Sequence of the second protein:
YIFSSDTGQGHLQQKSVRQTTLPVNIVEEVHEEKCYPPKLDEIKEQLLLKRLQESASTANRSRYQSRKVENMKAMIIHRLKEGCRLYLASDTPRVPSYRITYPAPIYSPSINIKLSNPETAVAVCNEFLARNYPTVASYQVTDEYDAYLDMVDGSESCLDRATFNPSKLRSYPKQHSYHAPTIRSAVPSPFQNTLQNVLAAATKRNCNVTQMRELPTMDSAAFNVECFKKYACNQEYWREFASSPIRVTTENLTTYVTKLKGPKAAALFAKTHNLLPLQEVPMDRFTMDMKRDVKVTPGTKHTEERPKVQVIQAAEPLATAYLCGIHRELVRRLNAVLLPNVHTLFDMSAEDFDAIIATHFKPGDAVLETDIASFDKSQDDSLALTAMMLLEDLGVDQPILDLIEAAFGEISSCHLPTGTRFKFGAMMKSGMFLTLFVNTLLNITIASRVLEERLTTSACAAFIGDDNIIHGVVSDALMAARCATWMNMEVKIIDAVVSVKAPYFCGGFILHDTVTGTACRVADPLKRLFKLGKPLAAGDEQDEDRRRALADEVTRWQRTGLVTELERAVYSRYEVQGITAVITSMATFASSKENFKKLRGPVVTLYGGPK

The following describes two proteins that form a bound complex.

Contacts between the two chains:
Residue V24 in the second protein contacts residue Q341 in the first protein (closest heavy-atom distance 3.8 Å).
Residue T21 in the second protein contacts residue L358 in the first protein (closest heavy-atom distance 4.3 Å).
Residue P23 in the second protein interacts with residue Q341 in the first protein (closest heavy-atom distance 4.5 Å).
Residue T21 in the second protein interacts with residue I345 in the first protein (closest heavy-atom distance 3.8 Å).
Residue I26 in the second protein interacts with residue G361 in the first protein (closest heavy-atom distance 3.5 Å).
Residue V27 in the second protein interacts with residue I366 in the first protein (closest heavy-atom distance 4.7 Å).
Residue N25 in the second protein is in contact with residue V367 in the first protein (closest heavy-atom distance 3.7 Å).
Residue I26 in the second protein interacts with residue I366 in the first protein (closest heavy-atom distance 4.3 Å).
Residue I26 in the second protein contacts residue R365 in the first protein (closest heavy-atom distance 3.3 Å).
Residue V24 in the second protein is in contact with residue L362 in the first protein (closest heavy-atom distance 3.9 Å).
Residue V27 in the second protein contacts residue V367 in the first protein (closest heavy-atom distance 4.7 Å).
Residue L22 in the second protein contacts residue L362 in the first protein (closest heavy-atom distance 4.0 Å).
Residue V27 in the second protein interacts with residue R365 in the first protein (closest heavy-atom distance 3.2 Å).
Residue N25 in the second protein is in contact with residue I366 in the first protein (closest heavy-atom distance 3.7 Å).
Residue L22 in the second protein contacts residue I345 in the first protein (closest heavy-atom distance 4.3 Å).
Residue L22 in the second protein contacts residue L358 in the first protein (closest heavy-atom distance 4.0 Å).
Residue I100 in the second protein interacts with residue V367 in the first protein (closest heavy-atom distance 4.2 Å).
Residue L22 in the second protein is in contact with residue Q341 in the first protein (closest heavy-atom distance 4.4 Å).
Residue N25 in the second protein contacts residue R365 in the first protein (closest heavy-atom distance 4.3 Å).
Residue V24 in the second protein is in contact with residue I366 in the first protein (closest heavy-atom distance 3.8 Å).
Residue E28 in the second protein is in contact with residue R365 in the first protein (closest heavy-atom distance 3.4 Å).
Residue I26 in the second protein contacts residue L362 in the first protein (closest heavy-atom distance 4.1 Å).

Sequence of the first protein:
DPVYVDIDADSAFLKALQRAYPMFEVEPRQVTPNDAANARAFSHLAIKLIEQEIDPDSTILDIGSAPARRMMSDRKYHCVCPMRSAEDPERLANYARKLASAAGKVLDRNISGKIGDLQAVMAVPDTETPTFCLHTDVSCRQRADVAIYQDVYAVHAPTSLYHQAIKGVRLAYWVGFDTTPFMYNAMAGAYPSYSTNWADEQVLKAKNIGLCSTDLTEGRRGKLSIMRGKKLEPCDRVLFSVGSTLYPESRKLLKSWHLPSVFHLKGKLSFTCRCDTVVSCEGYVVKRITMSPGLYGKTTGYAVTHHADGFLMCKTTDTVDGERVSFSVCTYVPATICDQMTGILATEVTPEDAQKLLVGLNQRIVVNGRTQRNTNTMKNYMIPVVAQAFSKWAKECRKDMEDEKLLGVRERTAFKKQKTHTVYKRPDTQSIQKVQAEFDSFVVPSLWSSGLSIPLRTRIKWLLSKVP